These two protein chains interact to form a complex.

Sequence of protein 2:
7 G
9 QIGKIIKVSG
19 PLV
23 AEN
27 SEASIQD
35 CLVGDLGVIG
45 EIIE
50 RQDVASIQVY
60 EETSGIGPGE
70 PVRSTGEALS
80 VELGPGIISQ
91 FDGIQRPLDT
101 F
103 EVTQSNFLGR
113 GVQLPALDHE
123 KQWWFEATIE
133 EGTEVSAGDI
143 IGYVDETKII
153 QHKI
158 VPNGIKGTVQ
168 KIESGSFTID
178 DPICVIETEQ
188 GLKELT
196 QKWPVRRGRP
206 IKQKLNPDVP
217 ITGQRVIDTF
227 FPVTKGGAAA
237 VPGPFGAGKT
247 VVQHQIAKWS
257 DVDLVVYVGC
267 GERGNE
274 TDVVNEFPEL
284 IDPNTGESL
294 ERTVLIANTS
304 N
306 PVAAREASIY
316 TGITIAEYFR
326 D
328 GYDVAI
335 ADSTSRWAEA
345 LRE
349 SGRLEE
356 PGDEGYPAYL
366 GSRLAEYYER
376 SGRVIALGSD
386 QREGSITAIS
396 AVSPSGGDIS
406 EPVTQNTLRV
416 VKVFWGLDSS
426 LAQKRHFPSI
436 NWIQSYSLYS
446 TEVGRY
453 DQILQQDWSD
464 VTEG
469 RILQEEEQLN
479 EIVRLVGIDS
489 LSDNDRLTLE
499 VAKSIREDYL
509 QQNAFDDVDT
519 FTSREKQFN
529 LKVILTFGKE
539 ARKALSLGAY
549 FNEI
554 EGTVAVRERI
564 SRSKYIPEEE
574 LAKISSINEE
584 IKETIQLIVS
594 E

Sequence of protein 1:
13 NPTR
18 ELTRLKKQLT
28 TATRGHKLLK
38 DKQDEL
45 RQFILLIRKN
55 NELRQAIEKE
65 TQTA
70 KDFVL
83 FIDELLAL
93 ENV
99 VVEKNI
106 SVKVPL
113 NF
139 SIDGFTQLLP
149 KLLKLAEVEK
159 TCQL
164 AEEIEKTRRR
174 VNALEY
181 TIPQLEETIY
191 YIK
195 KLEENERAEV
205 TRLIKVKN

Interface contacts:
Residue E353 in protein 2 is in contact with residue I208 in protein 1 (closest heavy-atom distance 4.3 Å).
Residue P356 in protein 2 contacts residue V204 in protein 1 (closest heavy-atom distance 4.1 Å).
Residue V484 in protein 2 is in contact with residue R45 in protein 1 (closest heavy-atom distance 4.0 Å).
Residue L483 in protein 2 is in contact with residue D38 in protein 1 (closest heavy-atom distance 3.4 Å).
Residue L483 in protein 2 is in contact with residue R45 in protein 1 (closest heavy-atom distance 4.9 Å).
Residue L483 in protein 2 interacts with residue D41 in protein 1 (closest heavy-atom distance 4.5 Å).
Residue E354 in protein 2 interacts with residue I208 in protein 1 (closest heavy-atom distance 4.2 Å).